Contacts between the two chains:
Residue L475 in chain B is in contact with residue P37 in chain A (closest heavy-atom distance 3.9 Å).
Residue L470 in chain B is in contact with residue Q41 in chain A (closest heavy-atom distance 4.6 Å).
Residue L470 in chain B is in contact with residue P37 in chain A (closest heavy-atom distance 4.0 Å).
Residue L470 in chain B interacts with residue G40 in chain A (closest heavy-atom distance 3.6 Å).
Residue L470 in chain B interacts with residue G36 in chain A (closest heavy-atom distance 3.2 Å).
Residue V489 in chain B is in contact with residue P33 in chain A (closest heavy-atom distance 4.9 Å).
Residue A471 in chain B is in contact with residue G43 in chain A (closest heavy-atom distance 4.2 Å).
Residue P491 in chain B contacts residue N47 in chain A (closest heavy-atom distance 4.3 Å).
Residue L470 in chain B interacts with residue I46 in chain A (closest heavy-atom distance 4.6 Å).
Residue A471 in chain B is in contact with residue G40 in chain A (closest heavy-atom distance 3.2 Å).
Residue V489 in chain B is in contact with residue P37 in chain A (closest heavy-atom distance 4.0 Å).
Residue P491 in chain B interacts with residue P31 in chain A (closest heavy-atom distance 4.7 Å).
Residue V489 in chain B contacts residue I46 in chain A (closest heavy-atom distance 3.8 Å).
Residue V489 in chain B is in contact with residue G36 in chain A (closest heavy-atom distance 4.0 Å).
Residue A471 in chain B is in contact with residue R42 in chain A (closest heavy-atom distance 4.7 Å).
Residue V487 in chain B contacts residue P33 in chain A (closest heavy-atom distance 4.8 Å).
Residue A471 in chain B contacts residue Q41 in chain A (closest heavy-atom distance 3.3 Å).
Residue L475 in chain B interacts with residue Q41 in chain A (closest heavy-atom distance 3.6 Å).
Residue P491 in chain B contacts residue I46 in chain A (closest heavy-atom distance 3.8 Å).
Residue V489 in chain B is in contact with residue G32 in chain A (closest heavy-atom distance 3.8 Å).

These two protein chains interact to form a complex.

Sequence of chain A:
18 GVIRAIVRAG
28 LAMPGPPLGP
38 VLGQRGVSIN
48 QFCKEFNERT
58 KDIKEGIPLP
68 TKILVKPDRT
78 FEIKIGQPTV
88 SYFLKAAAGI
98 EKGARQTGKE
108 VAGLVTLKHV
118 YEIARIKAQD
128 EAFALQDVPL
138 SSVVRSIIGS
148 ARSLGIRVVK

Sequence of chain B:
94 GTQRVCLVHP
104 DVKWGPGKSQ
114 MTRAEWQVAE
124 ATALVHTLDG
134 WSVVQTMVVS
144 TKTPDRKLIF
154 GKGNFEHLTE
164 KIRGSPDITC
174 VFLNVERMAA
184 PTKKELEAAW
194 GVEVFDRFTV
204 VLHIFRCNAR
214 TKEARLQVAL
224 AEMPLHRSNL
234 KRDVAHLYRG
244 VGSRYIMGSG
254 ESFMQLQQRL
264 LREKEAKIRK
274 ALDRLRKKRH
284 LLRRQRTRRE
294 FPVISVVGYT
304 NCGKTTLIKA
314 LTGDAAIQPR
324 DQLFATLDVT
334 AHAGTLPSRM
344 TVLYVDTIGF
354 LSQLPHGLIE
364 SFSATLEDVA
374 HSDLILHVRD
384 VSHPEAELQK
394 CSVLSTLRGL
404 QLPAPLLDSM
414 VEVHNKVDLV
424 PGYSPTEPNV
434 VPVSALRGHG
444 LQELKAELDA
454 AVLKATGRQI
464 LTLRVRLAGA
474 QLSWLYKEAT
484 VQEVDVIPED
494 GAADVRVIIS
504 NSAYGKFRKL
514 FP